The following describes two proteins that form a bound complex.

Residue-level contacts at the interface:
Residue T52 in protein 1 contacts residue Q101 in protein 2 (closest heavy-atom distance 2.4 Å).
Residue N48 in protein 1 interacts with residue Q101 in protein 2 (closest heavy-atom distance 3.0 Å).
Residue L16 in protein 1 contacts residue D99 in protein 2 (closest heavy-atom distance 3.2 Å).
Residue Y174 in protein 1 contacts residue A89 in protein 2 (closest heavy-atom distance 3.2 Å).
Residue D12 in protein 1 contacts residue S116 in protein 2 (closest heavy-atom distance 2.7 Å).
Residue I196 in protein 1 interacts with residue E86 in protein 2 (closest heavy-atom distance 3.2 Å).
Residue I196 in protein 1 interacts with residue A90 in protein 2 (closest heavy-atom distance 2.3 Å).
Residue F6 in protein 1 contacts residue L111 in protein 2 (closest heavy-atom distance 3.2 Å).
Residue P198 in protein 1 is in contact with residue A90 in protein 2 (closest heavy-atom distance 3.0 Å).
Residue G50 in protein 1 interacts with residue D104 in protein 2 (closest heavy-atom distance 2.8 Å).
Residue W194 in protein 1 is in contact with residue L96 in protein 2 (closest heavy-atom distance 3.1 Å).
Residue V46 in protein 1 interacts with residue S121 in protein 2 (closest heavy-atom distance 3.1 Å).
Residue Y201 in protein 1 is in contact with residue K88 in protein 2 (closest heavy-atom distance 3.0 Å).
Residue L15 in protein 1 contacts residue N93 in protein 2 (closest heavy-atom distance 3.1 Å).
Residue H91 in protein 1 interacts with residue K88 in protein 2 (closest heavy-atom distance 3.1 Å).
Residue T9 in protein 1 contacts residue L115 in protein 2 (closest heavy-atom distance 3.1 Å).
Residue S1 in protein 1 contacts residue L109 in protein 2 (closest heavy-atom distance 3.0 Å).
Residue E179 in protein 1 is in contact with residue L113 in protein 2 (closest heavy-atom distance 3.0 Å).
Residue A4 in protein 1 is in contact with residue G110 in protein 2 (closest heavy-atom distance 2.4 Å).
Residue L175 in protein 1 contacts residue V98 in protein 2 (closest heavy-atom distance 3.0 Å).
Residue W53 in protein 1 contacts residue Q101 in protein 2 (closest heavy-atom distance 3.0 Å).
Residue T21 in protein 1 is in contact with residue D99 in protein 2 (closest heavy-atom distance 3.1 Å).
Residue L175 in protein 1 contacts residue L96 in protein 2 (closest heavy-atom distance 3.2 Å).
Residue I47 in protein 1 interacts with residue Q101 in protein 2 (closest heavy-atom distance 3.0 Å).
Residue S1 in protein 1 contacts residue S108 in protein 2 (closest heavy-atom distance 2.8 Å).
Residue P198 in protein 1 interacts with residue N93 in protein 2 (closest heavy-atom distance 3.0 Å).
Residue F6 in protein 1 is in contact with residue V106 in protein 2 (closest heavy-atom distance 3.1 Å).
Residue L15 in protein 1 contacts residue V95 in protein 2 (closest heavy-atom distance 3.2 Å).
Residue D12 in protein 1 contacts residue V98 in protein 2 (closest heavy-atom distance 2.7 Å).
Residue W53 in protein 1 contacts residue D104 in protein 2 (closest heavy-atom distance 2.9 Å).
Residue W53 in protein 1 contacts residue V106 in protein 2 (closest heavy-atom distance 3.0 Å).
Residue W194 in protein 1 contacts residue A90 in protein 2 (closest heavy-atom distance 2.8 Å).
Residue K51 in protein 1 contacts residue Q101 in protein 2 (closest heavy-atom distance 3.0 Å).
Residue T52 in protein 1 is in contact with residue T102 in protein 2 (closest heavy-atom distance 3.2 Å).
Residue E11 in protein 1 contacts residue L115 in protein 2 (closest heavy-atom distance 2.5 Å).
Residue H91 in protein 1 is in contact with residue V87 in protein 2 (closest heavy-atom distance 3.2 Å).
Residue E54 in protein 1 contacts residue L105 in protein 2 (closest heavy-atom distance 3.0 Å).
Residue V46 in protein 1 interacts with residue V120 in protein 2 (closest heavy-atom distance 3.3 Å).
Residue L16 in protein 1 contacts residue V98 in protein 2 (closest heavy-atom distance 3.0 Å).
Residue W53 in protein 1 is in contact with residue L105 in protein 2 (closest heavy-atom distance 2.2 Å).
Residue I196 in protein 1 interacts with residue A89 in protein 2 (closest heavy-atom distance 2.7 Å).
Residue D12 in protein 1 interacts with residue L115 in protein 2 (closest heavy-atom distance 3.2 Å).
Residue R178 in protein 1 interacts with residue L96 in protein 2 (closest heavy-atom distance 2.9 Å).
Residue V49 in protein 1 interacts with residue Q101 in protein 2 (closest heavy-atom distance 3.0 Å).
Residue G50 in protein 1 interacts with residue S103 in protein 2 (closest heavy-atom distance 2.4 Å).
Residue K87 in protein 1 interacts with residue V84 in protein 2 (closest heavy-atom distance 3.2 Å).
Residue D7 in protein 1 interacts with residue L115 in protein 2 (closest heavy-atom distance 3.1 Å).
Residue W53 in protein 1 interacts with residue L115 in protein 2 (closest heavy-atom distance 3.2 Å).
Residue L175 in protein 1 is in contact with residue N97 in protein 2 (closest heavy-atom distance 3.0 Å).
Residue F6 in protein 1 is in contact with residue K112 in protein 2 (closest heavy-atom distance 3.1 Å).
Residue K51 in protein 1 contacts residue D104 in protein 2 (closest heavy-atom distance 2.9 Å).
Residue L16 in protein 1 interacts with residue S116 in protein 2 (closest heavy-atom distance 3.2 Å).
Residue W194 in protein 1 interacts with residue K88 in protein 2 (closest heavy-atom distance 3.3 Å).
Residue D12 in protein 1 interacts with residue N100 in protein 2 (closest heavy-atom distance 2.7 Å).
Residue P3 in protein 1 interacts with residue G110 in protein 2 (closest heavy-atom distance 3.1 Å).
Residue G50 in protein 1 contacts residue Q101 in protein 2 (closest heavy-atom distance 2.8 Å).
Residue W194 in protein 1 is in contact with residue A89 in protein 2 (closest heavy-atom distance 3.0 Å).
Residue F6 in protein 1 is in contact with residue G110 in protein 2 (closest heavy-atom distance 2.5 Å).
Residue D12 in protein 1 contacts residue V117 in protein 2 (closest heavy-atom distance 2.8 Å).
Residue P198 in protein 1 interacts with residue S92 in protein 2 (closest heavy-atom distance 3.2 Å).

Sequence of protein 1:
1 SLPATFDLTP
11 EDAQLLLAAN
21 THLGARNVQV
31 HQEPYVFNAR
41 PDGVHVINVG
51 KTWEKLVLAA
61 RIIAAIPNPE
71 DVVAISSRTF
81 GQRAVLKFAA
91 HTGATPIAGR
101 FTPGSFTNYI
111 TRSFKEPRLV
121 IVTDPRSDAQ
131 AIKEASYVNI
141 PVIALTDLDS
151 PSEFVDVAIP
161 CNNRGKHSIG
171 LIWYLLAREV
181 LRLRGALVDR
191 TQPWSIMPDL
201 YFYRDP

Sequence of protein 2:
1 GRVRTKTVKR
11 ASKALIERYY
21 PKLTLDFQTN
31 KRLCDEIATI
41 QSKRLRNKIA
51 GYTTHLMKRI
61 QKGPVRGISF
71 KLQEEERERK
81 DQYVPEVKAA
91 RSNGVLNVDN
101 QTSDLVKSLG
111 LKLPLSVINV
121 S